Sequence of protein 2:
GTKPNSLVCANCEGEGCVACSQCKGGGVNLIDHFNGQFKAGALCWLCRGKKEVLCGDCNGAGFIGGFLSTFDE

This data describes a binding interaction between two proteins.

Residue-level contacts at the interface:
Residue A457 in protein 1 is in contact with residue L54 in protein 2 (closest heavy-atom distance 3.6 Å).
Residue I345 in protein 1 interacts with residue E81 in protein 2 (closest heavy-atom distance 4.3 Å).
Residue A456 in protein 1 contacts residue F42 in protein 2 (closest heavy-atom distance 3.4 Å).
Residue A457 in protein 1 contacts residue W53 in protein 2 (closest heavy-atom distance 3.8 Å).
Residue G380 in protein 1 is in contact with residue T78 in protein 2 (closest heavy-atom distance 3.2 Å).
Residue P453 in protein 1 contacts residue F42 in protein 2 (closest heavy-atom distance 4.2 Å).
Residue G404 in protein 1 interacts with residue N67 in protein 2 (closest heavy-atom distance 4.2 Å).
Residue T330 in protein 1 interacts with residue F79 in protein 2 (closest heavy-atom distance 3.7 Å).
Residue G329 in protein 1 contacts residue E81 in protein 2 (closest heavy-atom distance 3.4 Å).
Residue G381 in protein 1 is in contact with residue F79 in protein 2 (closest heavy-atom distance 4.3 Å).
Residue S452 in protein 1 interacts with residue F42 in protein 2 (closest heavy-atom distance 4.3 Å).
Residue H386 in protein 1 contacts residue F79 in protein 2 (closest heavy-atom distance 3.5 Å).
Residue L461 in protein 1 is in contact with residue L62 in protein 2 (closest heavy-atom distance 3.9 Å).
Residue I382 in protein 1 is in contact with residue F79 in protein 2 (closest heavy-atom distance 3.8 Å).
Residue F311 in protein 1 contacts residue E81 in protein 2 (closest heavy-atom distance 4.0 Å).
Residue W411 in protein 1 interacts with residue R56 in protein 2 (closest heavy-atom distance 3.4 Å).
Residue G381 in protein 1 is in contact with residue L76 in protein 2 (closest heavy-atom distance 3.8 Å).
Residue S379 in protein 1 is in contact with residue F79 in protein 2 (closest heavy-atom distance 4.1 Å).
Residue G380 in protein 1 interacts with residue F75 in protein 2 (closest heavy-atom distance 3.8 Å).
Residue W411 in protein 1 is in contact with residue L54 in protein 2 (closest heavy-atom distance 3.2 Å).
Residue P453 in protein 1 is in contact with residue W53 in protein 2 (closest heavy-atom distance 4.1 Å).
Residue G381 in protein 1 interacts with residue F75 in protein 2 (closest heavy-atom distance 3.8 Å).
Residue T330 in protein 1 is in contact with residue D80 in protein 2 (closest heavy-atom distance 2.9 Å).
Residue A456 in protein 1 contacts residue W53 in protein 2 (closest heavy-atom distance 4.1 Å).
Residue H298 in protein 1 contacts residue E81 in protein 2 (closest heavy-atom distance 4.4 Å).
Residue G380 in protein 1 is in contact with residue D80 in protein 2 (closest heavy-atom distance 4.0 Å).
Residue E460 in protein 1 contacts residue L54 in protein 2 (closest heavy-atom distance 4.0 Å).
Residue W462 in protein 1 interacts with residue L62 in protein 2 (closest heavy-atom distance 4.3 Å).
Residue S379 in protein 1 is in contact with residue D80 in protein 2 (closest heavy-atom distance 3.2 Å).
Residue W462 in protein 1 is in contact with residue G64 in protein 2 (closest heavy-atom distance 3.4 Å).
Residue W411 in protein 1 interacts with residue F46 in protein 2 (closest heavy-atom distance 4.0 Å).
Residue H327 in protein 1 is in contact with residue D80 in protein 2 (closest heavy-atom distance 3.2 Å).
Residue R450 in protein 1 interacts with residue F42 in protein 2 (closest heavy-atom distance 3.2 Å).
Residue P453 in protein 1 is in contact with residue F46 in protein 2 (closest heavy-atom distance 4.3 Å).
Residue W411 in protein 1 interacts with residue W53 in protein 2 (closest heavy-atom distance 2.8 Å).
Residue G408 in protein 1 is in contact with residue L62 in protein 2 (closest heavy-atom distance 3.6 Å).
Residue A449 in protein 1 is in contact with residue F42 in protein 2 (closest heavy-atom distance 3.5 Å).
Residue E460 in protein 1 is in contact with residue W53 in protein 2 (closest heavy-atom distance 4.2 Å).
Residue G329 in protein 1 contacts residue D80 in protein 2 (closest heavy-atom distance 3.4 Å).
Residue L461 in protein 1 interacts with residue G64 in protein 2 (closest heavy-atom distance 3.5 Å).
Residue P410 in protein 1 contacts residue K58 in protein 2 (closest heavy-atom distance 4.3 Å).
Residue G380 in protein 1 interacts with residue F79 in protein 2 (closest heavy-atom distance 4.3 Å).
Residue K463 in protein 1 contacts residue D65 in protein 2 (closest heavy-atom distance 3.8 Å).
Residue W462 in protein 1 interacts with residue N67 in protein 2 (closest heavy-atom distance 2.6 Å).
Residue V332 in protein 1 contacts residue F79 in protein 2 (closest heavy-atom distance 3.5 Å).
Residue G381 in protein 1 is in contact with residue N67 in protein 2 (closest heavy-atom distance 3.9 Å).
Residue P410 in protein 1 contacts residue L54 in protein 2 (closest heavy-atom distance 3.4 Å).
Residue L461 in protein 1 contacts residue L54 in protein 2 (closest heavy-atom distance 4.0 Å).
Residue K463 in protein 1 is in contact with residue N19 in protein 2 (closest heavy-atom distance 2.7 Å).
Residue G404 in protein 1 contacts residue L62 in protein 2 (closest heavy-atom distance 4.4 Å).
Residue G381 in protein 1 interacts with residue T78 in protein 2 (closest heavy-atom distance 3.0 Å).
Residue E460 in protein 1 is in contact with residue Q30 in protein 2 (closest heavy-atom distance 3.5 Å).
Residue R295 in protein 1 interacts with residue D80 in protein 2 (closest heavy-atom distance 2.9 Å).
Residue K175 in protein 1 interacts with residue F75 in protein 2 (closest heavy-atom distance 3.7 Å).
Residue P453 in protein 1 is in contact with residue Q45 in protein 2 (closest heavy-atom distance 4.0 Å).
Residue G381 in protein 1 is in contact with residue S77 in protein 2 (closest heavy-atom distance 4.2 Å).
Residue L461 in protein 1 contacts residue V61 in protein 2 (closest heavy-atom distance 3.9 Å).
Residue R295 in protein 1 contacts residue E81 in protein 2 (closest heavy-atom distance 3.2 Å).
Residue D302 in protein 1 contacts residue E81 in protein 2 (closest heavy-atom distance 4.3 Å).
Residue T328 in protein 1 is in contact with residue E81 in protein 2 (closest heavy-atom distance 3.3 Å).

Sequence of protein 1:
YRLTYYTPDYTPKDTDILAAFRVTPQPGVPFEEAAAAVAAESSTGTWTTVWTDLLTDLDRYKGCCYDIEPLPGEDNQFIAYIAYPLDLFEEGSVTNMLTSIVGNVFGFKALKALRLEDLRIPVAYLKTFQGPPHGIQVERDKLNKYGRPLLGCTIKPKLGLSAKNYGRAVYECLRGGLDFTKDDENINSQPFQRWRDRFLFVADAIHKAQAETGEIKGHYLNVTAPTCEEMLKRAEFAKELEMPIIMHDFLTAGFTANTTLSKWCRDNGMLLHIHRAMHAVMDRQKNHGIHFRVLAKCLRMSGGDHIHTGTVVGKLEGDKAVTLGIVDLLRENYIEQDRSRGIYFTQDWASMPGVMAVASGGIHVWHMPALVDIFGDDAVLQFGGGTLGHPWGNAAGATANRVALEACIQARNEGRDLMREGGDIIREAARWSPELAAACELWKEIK